Sequence of protein 1:
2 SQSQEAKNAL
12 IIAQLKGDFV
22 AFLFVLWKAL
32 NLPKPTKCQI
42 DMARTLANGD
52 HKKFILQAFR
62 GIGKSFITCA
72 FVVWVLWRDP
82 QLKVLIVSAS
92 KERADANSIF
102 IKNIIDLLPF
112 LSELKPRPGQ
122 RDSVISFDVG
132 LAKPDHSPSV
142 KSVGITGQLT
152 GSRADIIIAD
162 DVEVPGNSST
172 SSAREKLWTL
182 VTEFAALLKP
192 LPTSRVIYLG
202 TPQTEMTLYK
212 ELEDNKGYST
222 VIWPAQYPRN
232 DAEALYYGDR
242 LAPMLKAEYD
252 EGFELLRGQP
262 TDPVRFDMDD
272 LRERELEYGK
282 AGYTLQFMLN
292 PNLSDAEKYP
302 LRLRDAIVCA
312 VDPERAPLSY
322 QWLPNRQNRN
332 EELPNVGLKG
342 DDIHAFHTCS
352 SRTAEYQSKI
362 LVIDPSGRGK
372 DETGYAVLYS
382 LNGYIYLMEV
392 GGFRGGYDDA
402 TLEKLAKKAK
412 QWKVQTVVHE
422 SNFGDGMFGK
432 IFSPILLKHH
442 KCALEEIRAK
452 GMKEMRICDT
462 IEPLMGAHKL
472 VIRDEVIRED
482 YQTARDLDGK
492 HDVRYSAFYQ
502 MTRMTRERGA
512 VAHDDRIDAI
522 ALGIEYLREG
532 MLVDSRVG

Sequence of protein 2:
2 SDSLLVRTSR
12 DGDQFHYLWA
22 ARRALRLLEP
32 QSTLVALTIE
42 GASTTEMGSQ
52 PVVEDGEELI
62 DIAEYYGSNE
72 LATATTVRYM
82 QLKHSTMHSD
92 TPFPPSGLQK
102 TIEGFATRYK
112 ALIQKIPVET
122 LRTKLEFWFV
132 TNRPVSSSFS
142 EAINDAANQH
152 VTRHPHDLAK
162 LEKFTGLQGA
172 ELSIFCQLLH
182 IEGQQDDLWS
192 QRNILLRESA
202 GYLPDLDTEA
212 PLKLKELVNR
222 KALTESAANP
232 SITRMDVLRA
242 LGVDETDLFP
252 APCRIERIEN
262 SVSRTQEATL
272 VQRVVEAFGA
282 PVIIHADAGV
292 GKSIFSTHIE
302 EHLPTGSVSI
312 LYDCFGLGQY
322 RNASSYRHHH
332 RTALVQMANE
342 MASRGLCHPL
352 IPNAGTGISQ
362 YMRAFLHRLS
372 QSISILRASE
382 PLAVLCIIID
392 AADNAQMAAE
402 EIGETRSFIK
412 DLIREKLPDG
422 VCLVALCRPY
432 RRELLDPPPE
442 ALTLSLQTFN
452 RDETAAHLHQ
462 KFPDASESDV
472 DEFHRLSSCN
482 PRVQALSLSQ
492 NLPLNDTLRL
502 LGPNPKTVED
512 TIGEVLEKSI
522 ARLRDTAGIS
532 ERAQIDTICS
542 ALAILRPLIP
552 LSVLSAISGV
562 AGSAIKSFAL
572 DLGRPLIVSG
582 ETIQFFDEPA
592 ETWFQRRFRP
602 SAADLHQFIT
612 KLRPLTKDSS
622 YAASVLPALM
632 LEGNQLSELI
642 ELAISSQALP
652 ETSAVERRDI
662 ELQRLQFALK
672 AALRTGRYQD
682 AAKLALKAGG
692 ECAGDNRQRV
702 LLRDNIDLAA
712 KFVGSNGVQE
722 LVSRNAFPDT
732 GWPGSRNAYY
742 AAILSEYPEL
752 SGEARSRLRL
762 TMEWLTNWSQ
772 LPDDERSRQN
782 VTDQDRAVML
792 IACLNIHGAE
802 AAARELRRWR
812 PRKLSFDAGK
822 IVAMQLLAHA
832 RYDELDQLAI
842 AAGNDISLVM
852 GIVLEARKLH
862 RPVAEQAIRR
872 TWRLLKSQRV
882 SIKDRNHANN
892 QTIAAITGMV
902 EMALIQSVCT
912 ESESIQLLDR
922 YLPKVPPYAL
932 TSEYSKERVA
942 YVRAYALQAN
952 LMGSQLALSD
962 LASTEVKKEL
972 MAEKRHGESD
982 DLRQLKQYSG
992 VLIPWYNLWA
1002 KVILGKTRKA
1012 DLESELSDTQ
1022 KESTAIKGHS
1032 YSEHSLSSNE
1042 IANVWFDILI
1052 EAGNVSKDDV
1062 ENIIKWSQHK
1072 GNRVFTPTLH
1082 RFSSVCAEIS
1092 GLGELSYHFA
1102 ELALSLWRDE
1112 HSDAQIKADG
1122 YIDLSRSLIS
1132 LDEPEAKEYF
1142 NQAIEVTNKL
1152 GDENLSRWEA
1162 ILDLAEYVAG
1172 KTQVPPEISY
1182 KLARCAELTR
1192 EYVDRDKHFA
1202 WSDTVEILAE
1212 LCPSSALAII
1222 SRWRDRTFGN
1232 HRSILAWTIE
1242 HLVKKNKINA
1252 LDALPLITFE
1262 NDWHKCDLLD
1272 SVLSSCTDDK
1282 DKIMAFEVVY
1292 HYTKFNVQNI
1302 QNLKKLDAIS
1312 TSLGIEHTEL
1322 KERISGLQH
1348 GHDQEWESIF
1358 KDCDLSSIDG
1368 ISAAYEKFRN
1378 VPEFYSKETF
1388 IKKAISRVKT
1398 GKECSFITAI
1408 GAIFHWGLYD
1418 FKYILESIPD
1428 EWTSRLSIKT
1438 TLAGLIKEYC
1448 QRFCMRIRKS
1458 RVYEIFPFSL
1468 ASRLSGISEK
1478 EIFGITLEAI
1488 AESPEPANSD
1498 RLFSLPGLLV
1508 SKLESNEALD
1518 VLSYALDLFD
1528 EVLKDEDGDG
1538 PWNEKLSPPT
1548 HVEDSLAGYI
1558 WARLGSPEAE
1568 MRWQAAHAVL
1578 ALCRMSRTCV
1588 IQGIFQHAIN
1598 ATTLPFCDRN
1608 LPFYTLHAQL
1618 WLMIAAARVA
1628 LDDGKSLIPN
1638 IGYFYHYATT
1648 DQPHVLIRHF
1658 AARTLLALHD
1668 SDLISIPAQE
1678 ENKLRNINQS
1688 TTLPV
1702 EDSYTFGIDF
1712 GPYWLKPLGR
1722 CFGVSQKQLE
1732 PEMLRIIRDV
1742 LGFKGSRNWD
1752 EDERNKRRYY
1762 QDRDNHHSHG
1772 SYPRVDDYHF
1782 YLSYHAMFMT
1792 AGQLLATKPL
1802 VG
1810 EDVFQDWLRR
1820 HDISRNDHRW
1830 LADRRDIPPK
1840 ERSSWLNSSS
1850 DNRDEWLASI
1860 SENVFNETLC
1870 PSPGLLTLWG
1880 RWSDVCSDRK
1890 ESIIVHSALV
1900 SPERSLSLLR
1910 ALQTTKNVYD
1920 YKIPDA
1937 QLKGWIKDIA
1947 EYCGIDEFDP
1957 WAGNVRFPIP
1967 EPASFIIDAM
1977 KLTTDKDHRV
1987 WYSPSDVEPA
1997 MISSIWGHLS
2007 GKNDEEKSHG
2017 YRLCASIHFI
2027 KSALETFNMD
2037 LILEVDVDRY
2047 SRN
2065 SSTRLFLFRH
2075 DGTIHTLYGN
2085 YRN

Residue-level contacts at the interface:
Residue D2010 in protein 2 contacts residue S173 in protein 1 (closest heavy-atom distance 3.7 Å).
Residue W810 in protein 2 contacts residue S536 in protein 1 (closest heavy-atom distance 3.5 Å).
Residue R886 in protein 2 is in contact with residue M532 in protein 1 (closest heavy-atom distance 3.6 Å).
Residue L766 in protein 2 interacts with residue R537 in protein 1 (closest heavy-atom distance 3.7 Å).
Residue S1769 in protein 2 contacts residue V165 in protein 1 (closest heavy-atom distance 3.7 Å).
Residue R1764 in protein 2 contacts residue E206 in protein 1 (closest heavy-atom distance 2.8 Å).
Residue W1750 in protein 2 is in contact with residue E278 in protein 1 (closest heavy-atom distance 3.6 Å).
Residue H1770 in protein 2 is in contact with residue D162 in protein 1 (closest heavy-atom distance 3.4 Å).
Residue D1710 in protein 2 is in contact with residue R61 in protein 1 (closest heavy-atom distance 2.8 Å).
Residue Y929 in protein 2 is in contact with residue G467 in protein 1 (closest heavy-atom distance 3.2 Å).
Residue D1195 in protein 2 is in contact with residue G452 in protein 1 (closest heavy-atom distance 2.9 Å).
Residue A1201 in protein 2 contacts residue R369 in protein 1 (closest heavy-atom distance 3.7 Å).
Residue S1769 in protein 2 interacts with residue P166 in protein 1 (closest heavy-atom distance 3.6 Å).
Residue V1459 in protein 2 is in contact with residue R369 in protein 1 (closest heavy-atom distance 3.8 Å).
Residue R787 in protein 2 interacts with residue D535 in protein 1 (closest heavy-atom distance 2.9 Å).
Residue T1706 in protein 2 contacts residue E278 in protein 1 (closest heavy-atom distance 3.7 Å).
Residue E1947 in protein 2 is in contact with residue T147 in protein 1 (closest heavy-atom distance 2.7 Å).
Residue K1198 in protein 2 is in contact with residue D516 in protein 1 (closest heavy-atom distance 2.8 Å).
Residue K1198 in protein 2 contacts residue D365 in protein 1 (closest heavy-atom distance 3.4 Å).
Residue K1198 in protein 2 is in contact with residue R369 in protein 1 (closest heavy-atom distance 3.3 Å).
Residue Y1032 in protein 2 is in contact with residue N293 in protein 1 (closest heavy-atom distance 3.3 Å).
Residue S1769 in protein 2 contacts residue R61 in protein 1 (closest heavy-atom distance 3.5 Å).
Residue Y1918 in protein 2 contacts residue G152 in protein 1 (closest heavy-atom distance 3.0 Å).
Residue R811 in protein 2 contacts residue V538 in protein 1 (closest heavy-atom distance 3.7 Å).
Residue W1750 in protein 2 interacts with residue L277 in protein 1 (closest heavy-atom distance 3.5 Å).
Residue H977 in protein 2 is in contact with residue R241 in protein 1 (closest heavy-atom distance 3.2 Å).
Residue R1196 in protein 2 interacts with residue D515 in protein 1 (closest heavy-atom distance 2.9 Å).
Residue Y1416 in protein 2 interacts with residue I432 in protein 1 (closest heavy-atom distance 3.7 Å).
Residue R809 in protein 2 interacts with residue V538 in protein 1 (closest heavy-atom distance 2.9 Å).
Residue Q985 in protein 2 is in contact with residue A297 in protein 1 (closest heavy-atom distance 3.3 Å).
Residue D1919 in protein 2 interacts with residue H137 in protein 1 (closest heavy-atom distance 2.8 Å).
Residue G1708 in protein 2 interacts with residue E278 in protein 1 (closest heavy-atom distance 3.2 Å).
Residue S933 in protein 2 is in contact with residue E463 in protein 1 (closest heavy-atom distance 3.0 Å).
Residue N2009 in protein 2 contacts residue S172 in protein 1 (closest heavy-atom distance 3.8 Å).
Residue R811 in protein 2 is in contact with residue S536 in protein 1 (closest heavy-atom distance 3.3 Å).
Residue G1029 in protein 2 contacts residue A233 in protein 1 (closest heavy-atom distance 3.8 Å).
Residue I1709 in protein 2 is in contact with residue F288 in protein 1 (closest heavy-atom distance 3.8 Å).
Residue Y989 in protein 2 interacts with residue E298 in protein 1 (closest heavy-atom distance 2.3 Å).
Residue D1204 in protein 2 is in contact with residue R369 in protein 1 (closest heavy-atom distance 2.7 Å).
Residue I1709 in protein 2 interacts with residue Y279 in protein 1 (closest heavy-atom distance 3.6 Å).
Residue R809 in protein 2 interacts with residue G539 in protein 1 (closest heavy-atom distance 2.4 Å).
Residue R984 in protein 2 interacts with residue A297 in protein 1 (closest heavy-atom distance 3.3 Å).
Residue N887 in protein 2 interacts with residue R529 in protein 1 (closest heavy-atom distance 3.6 Å).
Residue Y1460 in protein 2 interacts with residue I432 in protein 1 (closest heavy-atom distance 3.6 Å).
Residue H1030 in protein 2 interacts with residue N231 in protein 1 (closest heavy-atom distance 3.6 Å).
Residue I1462 in protein 2 contacts residue M428 in protein 1 (closest heavy-atom distance 3.8 Å).
Residue I1709 in protein 2 is in contact with residue R61 in protein 1 (closest heavy-atom distance 3.8 Å).
Residue D1944 in protein 2 interacts with residue Q149 in protein 1 (closest heavy-atom distance 3.2 Å).
Residue Y1032 in protein 2 interacts with residue S295 in protein 1 (closest heavy-atom distance 2.6 Å).
Residue R1196 in protein 2 contacts residue D365 in protein 1 (closest heavy-atom distance 3.2 Å).
Residue N1749 in protein 2 contacts residue L277 in protein 1 (closest heavy-atom distance 3.7 Å).
Residue D1919 in protein 2 is in contact with residue G152 in protein 1 (closest heavy-atom distance 3.4 Å).
Residue E934 in protein 2 contacts residue E298 in protein 1 (closest heavy-atom distance 3.2 Å).
Residue R809 in protein 2 is in contact with residue R537 in protein 1 (closest heavy-atom distance 3.2 Å).
Residue R1196 in protein 2 contacts residue D519 in protein 1 (closest heavy-atom distance 3.6 Å).
Residue E1947 in protein 2 contacts residue K92 in protein 1 (closest heavy-atom distance 3.7 Å).
Residue Y1714 in protein 2 contacts residue R94 in protein 1 (closest heavy-atom distance 3.6 Å).
Residue E1160 in protein 2 is in contact with residue R369 in protein 1 (closest heavy-atom distance 2.8 Å).
Residue Y935 in protein 2 contacts residue R507 in protein 1 (closest heavy-atom distance 3.4 Å).
Residue R1764 in protein 2 interacts with residue T205 in protein 1 (closest heavy-atom distance 3.6 Å).

This data describes a binding interaction between two proteins.